Contacts between the two chains:
Residue N188 in protein 2 is in contact with residue S24 in protein 1 (closest heavy-atom distance 4.8 Å).
Residue I191 in protein 2 interacts with residue A68 in protein 1 (closest heavy-atom distance 3.4 Å).
Residue E195 in protein 2 is in contact with residue D23 in protein 1 (closest heavy-atom distance 4.8 Å).
Residue L190 in protein 2 contacts residue G66 in protein 1 (closest heavy-atom distance 3.9 Å).
Residue L190 in protein 2 is in contact with residue L65 in protein 1 (closest heavy-atom distance 4.6 Å).
Residue L187 in protein 2 interacts with residue G66 in protein 1 (closest heavy-atom distance 4.2 Å).
Residue L190 in protein 2 contacts residue M63 in protein 1 (closest heavy-atom distance 4.5 Å).
Residue L187 in protein 2 contacts residue M63 in protein 1 (closest heavy-atom distance 3.2 Å).
Residue F183 in protein 2 contacts residue M63 in protein 1 (closest heavy-atom distance 3.8 Å).
Residue N194 in protein 2 is in contact with residue A68 in protein 1 (closest heavy-atom distance 4.2 Å).
Residue E195 in protein 2 is in contact with residue A68 in protein 1 (closest heavy-atom distance 3.6 Å).
Residue E184 in protein 2 contacts residue A28 in protein 1 (closest heavy-atom distance 3.3 Å).
Residue I191 in protein 2 contacts residue H27 in protein 1 (closest heavy-atom distance 3.6 Å).
Residue N194 in protein 2 is in contact with residue G66 in protein 1 (closest heavy-atom distance 3.3 Å).
Residue L187 in protein 2 is in contact with residue H27 in protein 1 (closest heavy-atom distance 3.9 Å).
Residue L190 in protein 2 contacts residue S64 in protein 1 (closest heavy-atom distance 3.6 Å).
Residue L187 in protein 2 is in contact with residue A28 in protein 1 (closest heavy-atom distance 3.6 Å).
Residue F183 in protein 2 is in contact with residue M60 in protein 1 (closest heavy-atom distance 4.7 Å).
Residue I191 in protein 2 is in contact with residue S24 in protein 1 (closest heavy-atom distance 4.3 Å).
Residue N194 in protein 2 is in contact with residue L65 in protein 1 (closest heavy-atom distance 3.6 Å).
Residue I191 in protein 2 interacts with residue G25 in protein 1 (closest heavy-atom distance 4.0 Å).
Residue E195 in protein 2 interacts with residue K69 in protein 1 (closest heavy-atom distance 4.1 Å).
Residue N194 in protein 2 interacts with residue Y49 in protein 1 (closest heavy-atom distance 4.2 Å).
Residue N188 in protein 2 contacts residue H27 in protein 1 (closest heavy-atom distance 4.3 Å).
Residue I191 in protein 2 is in contact with residue I26 in protein 1 (closest heavy-atom distance 4.0 Å).
Residue I191 in protein 2 interacts with residue I67 in protein 1 (closest heavy-atom distance 3.8 Å).
Residue I191 in protein 2 is in contact with residue G66 in protein 1 (closest heavy-atom distance 3.8 Å).

Sequence of protein 1:
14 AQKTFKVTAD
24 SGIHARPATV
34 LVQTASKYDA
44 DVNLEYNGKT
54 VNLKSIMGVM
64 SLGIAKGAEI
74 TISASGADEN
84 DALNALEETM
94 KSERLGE

This data describes a binding interaction between two proteins.

Sequence of protein 2:
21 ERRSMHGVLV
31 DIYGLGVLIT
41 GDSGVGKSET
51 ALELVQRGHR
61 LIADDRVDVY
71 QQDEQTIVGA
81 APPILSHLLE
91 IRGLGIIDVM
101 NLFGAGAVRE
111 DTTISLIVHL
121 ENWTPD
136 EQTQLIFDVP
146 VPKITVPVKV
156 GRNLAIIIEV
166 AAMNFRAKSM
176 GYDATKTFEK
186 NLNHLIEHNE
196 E